Interface contacts:
Residue R784 in chain B interacts with residue S206 in chain A (closest heavy-atom distance 3.2 Å).
Residue S726 in chain B is in contact with residue D618 in chain A (closest heavy-atom distance 3.1 Å).
Residue L611 in chain B interacts with residue Q184 in chain A (closest heavy-atom distance 3.7 Å).
Residue E185 in chain B is in contact with residue L611 in chain A (closest heavy-atom distance 3.8 Å).
Residue K645 in chain B is in contact with residue C212 in chain A (closest heavy-atom distance 4.1 Å).
Residue D618 in chain B is in contact with residue S726 in chain A (closest heavy-atom distance 3.1 Å).
Residue Q189 in chain B contacts residue S613 in chain A (closest heavy-atom distance 3.0 Å).
Residue R785 in chain B contacts residue D208 in chain A (closest heavy-atom distance 3.0 Å).
Residue S729 in chain B contacts residue G673 in chain A (closest heavy-atom distance 2.6 Å).
Residue H732 in chain B is in contact with residue S670 in chain A (closest heavy-atom distance 4.1 Å).
Residue E185 in chain B contacts residue S612 in chain A (closest heavy-atom distance 3.7 Å).
Residue K645 in chain B interacts with residue E215 in chain A (closest heavy-atom distance 2.7 Å).
Residue R784 in chain B contacts residue C212 in chain A (closest heavy-atom distance 3.5 Å).
Residue S206 in chain B contacts residue R784 in chain A (closest heavy-atom distance 3.2 Å).
Residue D761 in chain B contacts residue A731 in chain A (closest heavy-atom distance 4.1 Å).
Residue D208 in chain B is in contact with residue R784 in chain A (closest heavy-atom distance 4.1 Å).
Residue P741 in chain B contacts residue E735 in chain A (closest heavy-atom distance 3.7 Å).
Residue P616 in chain B is in contact with residue R192 in chain A (closest heavy-atom distance 3.4 Å).
Residue L615 in chain B contacts residue R192 in chain A (closest heavy-atom distance 3.5 Å).
Residue G673 in chain B is in contact with residue S729 in chain A (closest heavy-atom distance 2.6 Å).
Residue R784 in chain B interacts with residue E209 in chain A (closest heavy-atom distance 3.5 Å).
Residue R192 in chain B contacts residue P616 in chain A (closest heavy-atom distance 3.4 Å).
Residue S675 in chain B is in contact with residue A731 in chain A (closest heavy-atom distance 3.8 Å).
Residue N738 in chain B contacts residue N738 in chain A (closest heavy-atom distance 3.4 Å).
Residue L611 in chain B interacts with residue E185 in chain A (closest heavy-atom distance 3.8 Å).
Residue C212 in chain B is in contact with residue R784 in chain A (closest heavy-atom distance 3.5 Å).
Residue R192 in chain B is in contact with residue L615 in chain A (closest heavy-atom distance 3.5 Å).
Residue S613 in chain B contacts residue L188 in chain A (closest heavy-atom distance 3.4 Å).
Residue S612 in chain B contacts residue E185 in chain A (closest heavy-atom distance 3.7 Å).
Residue R192 in chain B interacts with residue V614 in chain A (closest heavy-atom distance 2.7 Å).
Residue D208 in chain B interacts with residue R785 in chain A (closest heavy-atom distance 3.0 Å).
Residue S670 in chain B contacts residue H732 in chain A (closest heavy-atom distance 4.1 Å).
Residue C672 in chain B is in contact with residue S729 in chain A (closest heavy-atom distance 3.9 Å).
Residue Q184 in chain B interacts with residue L611 in chain A (closest heavy-atom distance 3.7 Å).
Residue G673 in chain B interacts with residue A731 in chain A (closest heavy-atom distance 3.4 Å).
Residue A731 in chain B contacts residue F674 in chain A (closest heavy-atom distance 4.1 Å).
Residue A731 in chain B is in contact with residue G673 in chain A (closest heavy-atom distance 3.4 Å).
Residue R192 in chain B is in contact with residue S613 in chain A (closest heavy-atom distance 2.8 Å).
Residue I608 in chain B interacts with residue E215 in chain A (closest heavy-atom distance 4.0 Å).
Residue L188 in chain B contacts residue S613 in chain A (closest heavy-atom distance 3.4 Å).
Residue E735 in chain B is in contact with residue P741 in chain A (closest heavy-atom distance 3.7 Å).
Residue S613 in chain B contacts residue E185 in chain A (closest heavy-atom distance 2.2 Å).
Residue A731 in chain B contacts residue S675 in chain A (closest heavy-atom distance 3.8 Å).
Residue V614 in chain B contacts residue R192 in chain A (closest heavy-atom distance 2.7 Å).
Residue S729 in chain B is in contact with residue C672 in chain A (closest heavy-atom distance 3.9 Å).
Residue F674 in chain B interacts with residue A731 in chain A (closest heavy-atom distance 4.1 Å).
Residue G673 in chain B interacts with residue H732 in chain A (closest heavy-atom distance 3.3 Å).
Residue S613 in chain B contacts residue R192 in chain A (closest heavy-atom distance 2.8 Å).
Residue E215 in chain B is in contact with residue K645 in chain A (closest heavy-atom distance 2.7 Å).
Residue E181 in chain B is in contact with residue L611 in chain A (closest heavy-atom distance 3.6 Å).
Residue E215 in chain B is in contact with residue I608 in chain A (closest heavy-atom distance 4.0 Å).
Residue H732 in chain B contacts residue G673 in chain A (closest heavy-atom distance 3.3 Å).
Residue C212 in chain B interacts with residue K645 in chain A (closest heavy-atom distance 4.1 Å).
Residue A731 in chain B interacts with residue D761 in chain A (closest heavy-atom distance 4.1 Å).
Residue Q184 in chain B interacts with residue I608 in chain A (closest heavy-atom distance 3.8 Å).
Residue E209 in chain B contacts residue R784 in chain A (closest heavy-atom distance 3.5 Å).
Residue S613 in chain B contacts residue Q189 in chain A (closest heavy-atom distance 3.0 Å).
Residue I608 in chain B interacts with residue Q184 in chain A (closest heavy-atom distance 3.8 Å).
Residue E185 in chain B interacts with residue S613 in chain A (closest heavy-atom distance 2.2 Å).
Residue L611 in chain B is in contact with residue E181 in chain A (closest heavy-atom distance 3.6 Å).

Sequence of chain A:
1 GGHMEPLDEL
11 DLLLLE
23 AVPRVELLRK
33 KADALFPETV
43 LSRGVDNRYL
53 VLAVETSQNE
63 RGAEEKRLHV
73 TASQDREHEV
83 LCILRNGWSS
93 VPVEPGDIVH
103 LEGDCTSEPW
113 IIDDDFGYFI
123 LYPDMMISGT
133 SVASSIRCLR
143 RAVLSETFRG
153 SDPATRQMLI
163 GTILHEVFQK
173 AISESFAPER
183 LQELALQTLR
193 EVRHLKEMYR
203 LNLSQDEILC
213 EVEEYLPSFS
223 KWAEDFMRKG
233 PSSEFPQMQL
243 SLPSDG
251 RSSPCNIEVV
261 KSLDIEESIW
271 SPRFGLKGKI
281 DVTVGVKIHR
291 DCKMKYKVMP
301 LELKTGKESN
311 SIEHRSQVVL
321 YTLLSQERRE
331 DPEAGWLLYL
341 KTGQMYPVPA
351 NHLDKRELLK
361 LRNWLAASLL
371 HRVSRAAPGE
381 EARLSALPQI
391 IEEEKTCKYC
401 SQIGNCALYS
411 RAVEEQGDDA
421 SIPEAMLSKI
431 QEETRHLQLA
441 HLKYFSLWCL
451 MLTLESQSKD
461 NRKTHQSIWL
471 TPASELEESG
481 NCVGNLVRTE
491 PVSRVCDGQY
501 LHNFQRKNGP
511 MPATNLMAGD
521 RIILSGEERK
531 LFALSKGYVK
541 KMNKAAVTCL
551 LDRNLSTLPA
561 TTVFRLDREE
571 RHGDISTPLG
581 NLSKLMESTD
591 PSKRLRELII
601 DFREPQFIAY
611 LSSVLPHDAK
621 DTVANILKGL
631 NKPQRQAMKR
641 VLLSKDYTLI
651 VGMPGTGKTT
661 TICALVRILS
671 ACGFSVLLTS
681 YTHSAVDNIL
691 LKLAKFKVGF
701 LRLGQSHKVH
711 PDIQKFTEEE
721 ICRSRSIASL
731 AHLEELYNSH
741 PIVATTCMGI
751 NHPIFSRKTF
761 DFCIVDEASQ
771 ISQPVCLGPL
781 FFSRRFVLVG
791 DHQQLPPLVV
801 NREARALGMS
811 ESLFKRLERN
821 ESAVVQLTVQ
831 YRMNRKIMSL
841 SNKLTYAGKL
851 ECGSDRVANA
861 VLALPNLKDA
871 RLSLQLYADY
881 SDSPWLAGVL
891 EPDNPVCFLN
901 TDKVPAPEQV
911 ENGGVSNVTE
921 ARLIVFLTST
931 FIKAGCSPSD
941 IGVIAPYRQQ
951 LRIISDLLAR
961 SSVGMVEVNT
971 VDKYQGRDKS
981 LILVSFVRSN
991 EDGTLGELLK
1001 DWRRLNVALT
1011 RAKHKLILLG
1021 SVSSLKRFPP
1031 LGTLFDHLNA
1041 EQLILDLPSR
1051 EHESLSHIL

This data describes a binding interaction between two proteins.

Sequence of chain B:
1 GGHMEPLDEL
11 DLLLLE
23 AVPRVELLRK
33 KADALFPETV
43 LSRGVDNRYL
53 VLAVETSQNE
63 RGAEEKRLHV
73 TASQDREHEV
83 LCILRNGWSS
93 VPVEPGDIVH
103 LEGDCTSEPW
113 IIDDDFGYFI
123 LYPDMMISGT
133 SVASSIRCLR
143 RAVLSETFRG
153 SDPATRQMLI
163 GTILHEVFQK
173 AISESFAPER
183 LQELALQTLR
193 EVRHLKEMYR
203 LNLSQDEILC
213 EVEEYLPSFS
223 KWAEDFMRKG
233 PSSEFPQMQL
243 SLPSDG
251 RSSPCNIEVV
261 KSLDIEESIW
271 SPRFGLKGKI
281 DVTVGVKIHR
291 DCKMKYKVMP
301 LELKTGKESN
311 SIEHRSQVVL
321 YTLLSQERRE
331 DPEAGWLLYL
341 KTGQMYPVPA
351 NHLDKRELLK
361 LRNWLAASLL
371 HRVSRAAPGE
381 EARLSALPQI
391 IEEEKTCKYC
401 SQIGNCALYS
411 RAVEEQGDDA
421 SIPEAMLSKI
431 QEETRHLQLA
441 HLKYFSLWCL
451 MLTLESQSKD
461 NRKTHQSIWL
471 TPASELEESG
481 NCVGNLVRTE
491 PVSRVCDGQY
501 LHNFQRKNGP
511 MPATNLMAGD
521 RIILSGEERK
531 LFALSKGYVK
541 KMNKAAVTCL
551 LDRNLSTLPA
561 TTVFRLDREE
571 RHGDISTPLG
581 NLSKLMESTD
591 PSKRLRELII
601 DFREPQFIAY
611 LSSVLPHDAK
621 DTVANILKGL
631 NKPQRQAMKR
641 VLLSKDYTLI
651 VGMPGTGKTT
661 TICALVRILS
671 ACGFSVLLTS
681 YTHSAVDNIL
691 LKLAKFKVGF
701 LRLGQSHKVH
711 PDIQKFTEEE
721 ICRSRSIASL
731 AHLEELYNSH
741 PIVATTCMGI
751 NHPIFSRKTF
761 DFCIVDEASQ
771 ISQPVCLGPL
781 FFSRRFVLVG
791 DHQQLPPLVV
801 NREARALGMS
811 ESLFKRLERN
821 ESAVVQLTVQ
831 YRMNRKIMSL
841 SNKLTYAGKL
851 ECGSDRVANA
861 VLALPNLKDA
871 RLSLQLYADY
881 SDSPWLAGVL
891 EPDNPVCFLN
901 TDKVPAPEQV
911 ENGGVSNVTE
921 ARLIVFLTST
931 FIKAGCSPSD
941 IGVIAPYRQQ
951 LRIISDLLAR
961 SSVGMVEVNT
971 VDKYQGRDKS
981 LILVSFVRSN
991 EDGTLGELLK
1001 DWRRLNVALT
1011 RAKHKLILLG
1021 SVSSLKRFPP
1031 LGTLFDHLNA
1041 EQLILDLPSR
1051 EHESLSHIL